Sequence of the second protein:
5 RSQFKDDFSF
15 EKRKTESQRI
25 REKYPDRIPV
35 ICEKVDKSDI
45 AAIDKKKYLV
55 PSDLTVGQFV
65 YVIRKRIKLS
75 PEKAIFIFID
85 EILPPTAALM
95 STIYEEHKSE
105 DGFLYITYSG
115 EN

These two protein chains interact to form a complex.

Interface contacts:
Residue K69 in the second protein contacts residue Q16 in the first protein (closest heavy-atom distance 4.6 Å).
Residue Y65 in the second protein is in contact with residue Y22 in the first protein (closest heavy-atom distance 3.2 Å).
Residue V66 in the second protein contacts residue M10 in the first protein (closest heavy-atom distance 3.7 Å).
Residue Y65 in the second protein is in contact with residue L13 in the first protein (closest heavy-atom distance 4.2 Å).
Residue L53 in the second protein is in contact with residue I6 in the first protein (closest heavy-atom distance 4.4 Å).
Residue E20 in the second protein is in contact with residue L2 in the first protein (closest heavy-atom distance 2.7 Å).
Residue F8 in the second protein interacts with residue L2 in the first protein (closest heavy-atom distance 3.5 Å).
Residue Q62 in the second protein interacts with residue R21 in the first protein (closest heavy-atom distance 4.3 Å).
Residue K51 in the second protein contacts residue Q3 in the first protein (closest heavy-atom distance 3.3 Å).
Residue L53 in the second protein contacts residue E5 in the first protein (closest heavy-atom distance 4.1 Å).
Residue Y28 in the second protein interacts with residue I6 in the first protein (closest heavy-atom distance 3.5 Å).
Residue F8 in the second protein contacts residue F4 in the first protein (closest heavy-atom distance 4.6 Å).
Residue R31 in the second protein is in contact with residue E11 in the first protein (closest heavy-atom distance 2.8 Å).
Residue K16 in the second protein interacts with residue L2 in the first protein (closest heavy-atom distance 3.6 Å).
Residue K51 in the second protein is in contact with residue L2 in the first protein (closest heavy-atom distance 3.9 Å).
Residue R70 in the second protein is in contact with residue L13 in the first protein (closest heavy-atom distance 4.1 Å).
Residue Y65 in the second protein interacts with residue A17 in the first protein (closest heavy-atom distance 3.5 Å).
Residue L58 in the second protein contacts residue A17 in the first protein (closest heavy-atom distance 4.5 Å).
Residue D57 in the second protein contacts residue K18 in the first protein (closest heavy-atom distance 3.4 Å).
Residue K49 in the second protein contacts residue D7 in the first protein (closest heavy-atom distance 2.6 Å).
Residue P55 in the second protein interacts with residue K18 in the first protein (closest heavy-atom distance 4.1 Å).
Residue V54 in the second protein interacts with residue Y14 in the first protein (closest heavy-atom distance 3.8 Å).
Residue Q62 in the second protein interacts with residue M20 in the first protein (closest heavy-atom distance 3.4 Å).
Residue V66 in the second protein interacts with residue L13 in the first protein (closest heavy-atom distance 3.8 Å).
Residue E20 in the second protein contacts residue F4 in the first protein (closest heavy-atom distance 3.0 Å).
Residue I35 in the second protein interacts with residue F4 in the first protein (closest heavy-atom distance 3.8 Å).
Residue Q62 in the second protein contacts residue Y22 in the first protein (closest heavy-atom distance 4.2 Å).
Residue V34 in the second protein is in contact with residue F4 in the first protein (closest heavy-atom distance 4.2 Å).
Residue P33 in the second protein is in contact with residue F4 in the first protein (closest heavy-atom distance 4.6 Å).
Residue F12 in the second protein is in contact with residue L2 in the first protein (closest heavy-atom distance 3.7 Å).
Residue Y65 in the second protein interacts with residue M20 in the first protein (closest heavy-atom distance 4.5 Å).
Residue K51 in the second protein interacts with residue F4 in the first protein (closest heavy-atom distance 3.5 Å).
Residue Y52 in the second protein interacts with residue M10 in the first protein (closest heavy-atom distance 3.7 Å).
Residue R70 in the second protein contacts residue E9 in the first protein (closest heavy-atom distance 3.9 Å).
Residue K69 in the second protein interacts with residue L13 in the first protein (closest heavy-atom distance 4.0 Å).
Residue T90 in the second protein interacts with residue G23 in the first protein (closest heavy-atom distance 4.2 Å).
Residue L58 in the second protein interacts with residue K18 in the first protein (closest heavy-atom distance 3.6 Å).
Residue E20 in the second protein is in contact with residue Q3 in the first protein (closest heavy-atom distance 5.0 Å).
Residue R70 in the second protein is in contact with residue M10 in the first protein (closest heavy-atom distance 3.7 Å).
Residue Y65 in the second protein interacts with residue Q16 in the first protein (closest heavy-atom distance 3.3 Å).
Residue R17 in the second protein contacts residue L2 in the first protein (closest heavy-atom distance 4.9 Å).
Residue L58 in the second protein interacts with residue Y14 in the first protein (closest heavy-atom distance 4.2 Å).
Residue G61 in the second protein is in contact with residue Y22 in the first protein (closest heavy-atom distance 4.0 Å).
Residue I24 in the second protein is in contact with residue F4 in the first protein (closest heavy-atom distance 3.5 Å).
Residue P55 in the second protein contacts residue Y14 in the first protein (closest heavy-atom distance 3.9 Å).
Residue Q62 in the second protein contacts residue A17 in the first protein (closest heavy-atom distance 3.1 Å).
Residue Q62 in the second protein contacts residue K18 in the first protein (closest heavy-atom distance 3.6 Å).
Residue L53 in the second protein is in contact with residue Y14 in the first protein (closest heavy-atom distance 3.7 Å).
Residue F107 in the second protein is in contact with residue F4 in the first protein (closest heavy-atom distance 3.6 Å).
Residue R31 in the second protein contacts residue Y14 in the first protein (closest heavy-atom distance 4.0 Å).
Residue R70 in the second protein contacts residue D7 in the first protein (closest heavy-atom distance 4.0 Å).
Residue Q62 in the second protein contacts residue Q19 in the first protein (closest heavy-atom distance 4.8 Å).
Residue Y52 in the second protein contacts residue F4 in the first protein (closest heavy-atom distance 3.7 Å).
Residue K49 in the second protein contacts residue M10 in the first protein (closest heavy-atom distance 3.9 Å).
Residue V66 in the second protein interacts with residue A17 in the first protein (closest heavy-atom distance 3.6 Å).
Residue V66 in the second protein is in contact with residue Y14 in the first protein (closest heavy-atom distance 3.8 Å).
Residue A91 in the second protein interacts with residue G23 in the first protein (closest heavy-atom distance 4.9 Å).
Residue L53 in the second protein is in contact with residue F4 in the first protein (closest heavy-atom distance 4.1 Å).
Residue R23 in the second protein interacts with residue F4 in the first protein (closest heavy-atom distance 3.6 Å).
Residue Y52 in the second protein is in contact with residue Y14 in the first protein (closest heavy-atom distance 3.8 Å).

Sequence of the first protein:
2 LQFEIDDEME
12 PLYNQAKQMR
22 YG